This data describes a binding interaction between two proteins.

Sequence of the first protein:
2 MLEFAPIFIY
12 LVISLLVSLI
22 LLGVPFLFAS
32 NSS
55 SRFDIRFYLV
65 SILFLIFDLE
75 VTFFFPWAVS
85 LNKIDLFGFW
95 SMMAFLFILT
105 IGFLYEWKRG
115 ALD

Sequence of the second protein:
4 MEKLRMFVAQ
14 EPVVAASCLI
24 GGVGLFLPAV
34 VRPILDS

Contacts between the two chains:
Residue W94 in the first protein interacts with residue A32 in the second protein (closest heavy-atom distance 3.7 Å).
Residue L90 in the first protein contacts residue R35 in the second protein (closest heavy-atom distance 3.3 Å).
Residue W111 in the first protein interacts with residue E14 in the second protein (closest heavy-atom distance 4.0 Å).
Residue F93 in the first protein contacts residue G27 in the second protein (closest heavy-atom distance 3.7 Å).
Residue L90 in the first protein is in contact with residue P31 in the second protein (closest heavy-atom distance 3.8 Å).
Residue W94 in the first protein contacts residue L28 in the second protein (closest heavy-atom distance 3.5 Å).
Residue M97 in the first protein contacts residue L28 in the second protein (closest heavy-atom distance 3.5 Å).
Residue W94 in the first protein is in contact with residue P31 in the second protein (closest heavy-atom distance 3.8 Å).
Residue F93 in the first protein contacts residue L28 in the second protein (closest heavy-atom distance 4.3 Å).
Residue W111 in the first protein is in contact with residue V17 in the second protein (closest heavy-atom distance 3.7 Å).
Residue F93 in the first protein contacts residue P31 in the second protein (closest heavy-atom distance 3.4 Å).